This data describes a binding interaction between two proteins.

Residue-level contacts at the interface:
Residue V33 in chain A is in contact with residue L36 in chain B (closest heavy-atom distance 2.9 Å).
Residue L154 in chain A is in contact with residue D157 in chain B (closest heavy-atom distance 2.8 Å).
Residue E150 in chain A is in contact with residue Q155 in chain B (closest heavy-atom distance 2.7 Å).
Residue W73 in chain A interacts with residue L66 in chain B (closest heavy-atom distance 3.1 Å).
Residue R167 in chain A interacts with residue V170 in chain B (closest heavy-atom distance 2.9 Å).
Residue G166 in chain A interacts with residue K169 in chain B (closest heavy-atom distance 3.3 Å).
Residue L168 in chain A interacts with residue E171 in chain B (closest heavy-atom distance 2.9 Å).
Residue L10 in chain A contacts residue Y4 in chain B (closest heavy-atom distance 3.1 Å).
Residue L168 in chain A contacts residue V170 in chain B (closest heavy-atom distance 3.2 Å).
Residue E143 in chain A interacts with residue R147 in chain B (closest heavy-atom distance 2.9 Å).
Residue L154 in chain A contacts residue Q155 in chain B (closest heavy-atom distance 2.9 Å).
Residue G104 in chain A contacts residue D88 in chain B (closest heavy-atom distance 3.2 Å).
Residue L168 in chain A contacts residue K169 in chain B (closest heavy-atom distance 3.0 Å).
Residue V146 in chain A contacts residue N149 in chain B (closest heavy-atom distance 2.9 Å).
Residue Y75 in chain A interacts with residue R117 in chain B (closest heavy-atom distance 3.2 Å).
Residue K69 in chain A is in contact with residue D145 in chain B (closest heavy-atom distance 2.9 Å).
Residue D234 in chain A is in contact with residue R229 in chain B (closest heavy-atom distance 3.2 Å).
Residue P32 in chain A contacts residue S34 in chain B (closest heavy-atom distance 3.3 Å).
Residue F29 in chain A contacts residue A18 in chain B (closest heavy-atom distance 3.4 Å).
Residue K12 in chain A interacts with residue Y4 in chain B (closest heavy-atom distance 3.2 Å).
Residue P153 in chain A contacts residue Q155 in chain B (closest heavy-atom distance 3.0 Å).
Residue K12 in chain A contacts residue Q5 in chain B (closest heavy-atom distance 3.1 Å).
Residue R173 in chain A is in contact with residue G197 in chain B (closest heavy-atom distance 3.1 Å).
Residue M144 in chain A interacts with residue D145 in chain B (closest heavy-atom distance 3.0 Å).
Residue G38 in chain A interacts with residue L66 in chain B (closest heavy-atom distance 2.8 Å).
Residue D145 in chain A contacts residue R147 in chain B (closest heavy-atom distance 3.4 Å).
Residue N35 in chain A contacts residue M144 in chain B (closest heavy-atom distance 3.3 Å).
Residue D28 in chain A is in contact with residue K20 in chain B (closest heavy-atom distance 2.8 Å).
Residue L106 in chain A is in contact with residue D88 in chain B (closest heavy-atom distance 3.2 Å).
Residue I156 in chain A is in contact with residue D157 in chain B (closest heavy-atom distance 2.9 Å).
Residue V33 in chain A is in contact with residue S34 in chain B (closest heavy-atom distance 2.8 Å).
Residue D177 in chain A contacts residue K257 in chain B (closest heavy-atom distance 2.7 Å).
Residue E204 in chain A contacts residue S222 in chain B (closest heavy-atom distance 2.5 Å).
Residue V33 in chain A contacts residue N35 in chain B (closest heavy-atom distance 3.3 Å).
Residue K69 in chain A is in contact with residue E143 in chain B (closest heavy-atom distance 2.8 Å).
Residue Y113 in chain A interacts with residue D145 in chain B (closest heavy-atom distance 2.7 Å).
Residue E204 in chain A interacts with residue V221 in chain B (closest heavy-atom distance 3.3 Å).
Residue V30 in chain A interacts with residue V33 in chain B (closest heavy-atom distance 3.2 Å).
Residue A40 in chain A contacts residue A64 in chain B (closest heavy-atom distance 2.8 Å).
Residue T233 in chain A is in contact with residue P227 in chain B (closest heavy-atom distance 2.7 Å).
Residue Y75 in chain A is in contact with residue D88 in chain B (closest heavy-atom distance 2.8 Å).
Residue H164 in chain A is in contact with residue E171 in chain B (closest heavy-atom distance 2.9 Å).
Residue T31 in chain A interacts with residue V33 in chain B (closest heavy-atom distance 3.1 Å).
Residue S37 in chain A is in contact with residue E143 in chain B (closest heavy-atom distance 2.9 Å).
Residue D11 in chain A contacts residue K3 in chain B (closest heavy-atom distance 3.3 Å).
Residue K12 in chain A is in contact with residue E7 in chain B (closest heavy-atom distance 3.3 Å).
Residue M144 in chain A contacts residue R147 in chain B (closest heavy-atom distance 2.9 Å).
Residue V170 in chain A contacts residue E171 in chain B (closest heavy-atom distance 3.0 Å).
Residue G166 in chain A interacts with residue Q162 in chain B (closest heavy-atom distance 2.9 Å).
Residue Q155 in chain A is in contact with residue D157 in chain B (closest heavy-atom distance 2.8 Å).
Residue D11 in chain A contacts residue F8 in chain B (closest heavy-atom distance 2.9 Å).
Residue K12 in chain A contacts residue Y6 in chain B (closest heavy-atom distance 2.8 Å).
Residue V39 in chain A is in contact with residue A64 in chain B (closest heavy-atom distance 3.2 Å).
Residue M144 in chain A contacts residue V146 in chain B (closest heavy-atom distance 3.1 Å).
Residue L154 in chain A is in contact with residue I156 in chain B (closest heavy-atom distance 3.1 Å).
Residue V146 in chain A interacts with residue R147 in chain B (closest heavy-atom distance 2.9 Å).
Residue T31 in chain A is in contact with residue P32 in chain B (closest heavy-atom distance 3.0 Å).
Residue V146 in chain A contacts residue V146 in chain B (closest heavy-atom distance 3.3 Å).
Residue T31 in chain A interacts with residue S34 in chain B (closest heavy-atom distance 2.9 Å).
Residue T276 in chain A interacts with residue G255 in chain B (closest heavy-atom distance 3.3 Å).

Sequence of chain B:
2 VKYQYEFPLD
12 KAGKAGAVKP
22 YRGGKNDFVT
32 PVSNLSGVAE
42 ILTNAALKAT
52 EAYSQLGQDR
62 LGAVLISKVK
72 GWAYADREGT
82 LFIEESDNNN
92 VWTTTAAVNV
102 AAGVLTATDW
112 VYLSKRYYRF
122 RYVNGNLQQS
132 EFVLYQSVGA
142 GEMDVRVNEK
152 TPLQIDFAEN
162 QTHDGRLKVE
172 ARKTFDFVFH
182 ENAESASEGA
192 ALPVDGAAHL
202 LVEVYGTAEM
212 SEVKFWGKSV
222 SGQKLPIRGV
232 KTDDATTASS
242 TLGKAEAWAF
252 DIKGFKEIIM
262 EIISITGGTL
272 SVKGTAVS

Sequence of chain A:
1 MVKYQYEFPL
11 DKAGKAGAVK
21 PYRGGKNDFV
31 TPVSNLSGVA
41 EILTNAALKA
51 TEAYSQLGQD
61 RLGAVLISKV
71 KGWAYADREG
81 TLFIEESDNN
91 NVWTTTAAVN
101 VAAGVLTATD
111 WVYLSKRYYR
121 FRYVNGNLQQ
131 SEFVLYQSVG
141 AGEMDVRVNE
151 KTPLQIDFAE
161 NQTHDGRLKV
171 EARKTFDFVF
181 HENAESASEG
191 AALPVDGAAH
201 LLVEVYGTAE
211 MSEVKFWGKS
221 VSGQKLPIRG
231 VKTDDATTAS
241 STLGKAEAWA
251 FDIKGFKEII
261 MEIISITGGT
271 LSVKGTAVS